Interface contacts:
Residue E191 in chain A contacts residue R54 in chain B (closest heavy-atom distance 3.3 Å).
Residue L378 in chain A interacts with residue P74 in chain B (closest heavy-atom distance 3.4 Å).
Residue E220 in chain A is in contact with residue N59 in chain B (closest heavy-atom distance 2.5 Å).
Residue Y268 in chain A is in contact with residue M102 in chain B (closest heavy-atom distance 3.3 Å).
Residue R433 in chain A is in contact with residue L82 in chain B (closest heavy-atom distance 3.6 Å).
Residue M146 in chain A interacts with residue Y46 in chain B (closest heavy-atom distance 3.5 Å).
Residue E196 in chain A contacts residue M63 in chain B (closest heavy-atom distance 3.6 Å).
Residue V193 in chain A is in contact with residue L68 in chain B (closest heavy-atom distance 3.6 Å).
Residue L195 in chain A is in contact with residue R64 in chain B (closest heavy-atom distance 3.5 Å).
Residue L131 in chain A is in contact with residue V81 in chain B (closest heavy-atom distance 3.1 Å).
Residue E191 in chain A interacts with residue S67 in chain B (closest heavy-atom distance 3.5 Å).
Residue S151 in chain A contacts residue R47 in chain B (closest heavy-atom distance 3.5 Å).
Residue T139 in chain A contacts residue Q71 in chain B (closest heavy-atom distance 2.7 Å).
Residue N118 in chain A interacts with residue K93 in chain B (closest heavy-atom distance 2.4 Å).
Residue L247 in chain A contacts residue T55 in chain B (closest heavy-atom distance 3.1 Å).
Residue D140 in chain A contacts residue R70 in chain B (closest heavy-atom distance 3.5 Å).
Residue N266 in chain A interacts with residue D101 in chain B (closest heavy-atom distance 3.3 Å).
Residue W259 in chain A contacts residue E87 in chain B (closest heavy-atom distance 3.6 Å).
Residue I197 in chain A is in contact with residue M63 in chain B (closest heavy-atom distance 3.4 Å).
Residue E196 in chain A interacts with residue F66 in chain B (closest heavy-atom distance 3.4 Å).
Residue L121 in chain A interacts with residue K93 in chain B (closest heavy-atom distance 3.4 Å).
Residue D198 in chain A contacts residue R64 in chain B (closest heavy-atom distance 2.5 Å).
Residue H346 in chain A interacts with residue Q99 in chain B (closest heavy-atom distance 3.1 Å).
Residue D134 in chain A interacts with residue V77 in chain B (closest heavy-atom distance 2.9 Å).
Residue P337 in chain A contacts residue Q109 in chain B (closest heavy-atom distance 3.3 Å).
Residue L222 in chain A interacts with residue N59 in chain B (closest heavy-atom distance 3.5 Å).
Residue D198 in chain A contacts residue K62 in chain B (closest heavy-atom distance 2.8 Å).
Residue S132 in chain A contacts residue H78 in chain B (closest heavy-atom distance 3.5 Å).
Residue I110 in chain A interacts with residue Q99 in chain B (closest heavy-atom distance 3.5 Å).
Residue D192 in chain A contacts residue L68 in chain B (closest heavy-atom distance 3.1 Å).
Residue N245 in chain A is in contact with residue L57 in chain B (closest heavy-atom distance 3.0 Å).
Residue G136 in chain A is in contact with residue K75 in chain B (closest heavy-atom distance 2.9 Å).
Residue E196 in chain A contacts residue R47 in chain B (closest heavy-atom distance 2.3 Å).
Residue E196 in chain A is in contact with residue R64 in chain B (closest heavy-atom distance 3.0 Å).
Residue I135 in chain A contacts residue K75 in chain B (closest heavy-atom distance 3.6 Å).
Residue E142 in chain A interacts with residue R70 in chain B (closest heavy-atom distance 2.6 Å).
Residue D201 in chain A interacts with residue G60 in chain B (closest heavy-atom distance 3.3 Å).
Residue L275 in chain A contacts residue L105 in chain B (closest heavy-atom distance 3.5 Å).
Residue S132 in chain A is in contact with residue V77 in chain B (closest heavy-atom distance 3.6 Å).
Residue M194 in chain A contacts residue F66 in chain B (closest heavy-atom distance 3.0 Å).
Residue Y147 in chain A contacts residue R47 in chain B (closest heavy-atom distance 2.6 Å).
Residue W239 in chain A interacts with residue M58 in chain B (closest heavy-atom distance 3.5 Å).
Residue D134 in chain A interacts with residue K75 in chain B (closest heavy-atom distance 3.6 Å).
Residue W223 in chain A is in contact with residue M58 in chain B (closest heavy-atom distance 3.4 Å).
Residue P261 in chain A interacts with residue E87 in chain B (closest heavy-atom distance 3.2 Å).
Residue T262 in chain A is in contact with residue L91 in chain B (closest heavy-atom distance 3.5 Å).
Residue D134 in chain A interacts with residue K79 in chain B (closest heavy-atom distance 3.4 Å).
Residue Y147 in chain A contacts residue R64 in chain B (closest heavy-atom distance 3.5 Å).
Residue D134 in chain A contacts residue I76 in chain B (closest heavy-atom distance 3.5 Å).
Residue K133 in chain A interacts with residue V77 in chain B (closest heavy-atom distance 3.5 Å).
Residue M194 in chain A interacts with residue R64 in chain B (closest heavy-atom distance 3.4 Å).
Residue S132 in chain A contacts residue K79 in chain B (closest heavy-atom distance 2.6 Å).
Residue V193 in chain A contacts residue F66 in chain B (closest heavy-atom distance 3.3 Å).
Residue V264 in chain A contacts residue L91 in chain B (closest heavy-atom distance 3.6 Å).
Residue P332 in chain A interacts with residue K112 in chain B (closest heavy-atom distance 3.6 Å).
Residue D431 in chain A is in contact with residue L82 in chain B (closest heavy-atom distance 3.5 Å).
Residue M271 in chain A contacts residue L105 in chain B (closest heavy-atom distance 3.4 Å).
Residue A257 in chain A is in contact with residue L82 in chain B (closest heavy-atom distance 3.4 Å).
Residue L360 in chain A contacts residue H88 in chain B (closest heavy-atom distance 3.5 Å).
Residue L333 in chain A is in contact with residue Q109 in chain B (closest heavy-atom distance 3.1 Å).

Sequence of chain B:
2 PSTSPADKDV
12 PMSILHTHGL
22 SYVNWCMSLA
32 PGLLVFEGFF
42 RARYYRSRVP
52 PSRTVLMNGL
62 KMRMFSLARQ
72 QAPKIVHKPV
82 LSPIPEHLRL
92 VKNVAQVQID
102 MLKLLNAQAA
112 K

Sequence of chain A:
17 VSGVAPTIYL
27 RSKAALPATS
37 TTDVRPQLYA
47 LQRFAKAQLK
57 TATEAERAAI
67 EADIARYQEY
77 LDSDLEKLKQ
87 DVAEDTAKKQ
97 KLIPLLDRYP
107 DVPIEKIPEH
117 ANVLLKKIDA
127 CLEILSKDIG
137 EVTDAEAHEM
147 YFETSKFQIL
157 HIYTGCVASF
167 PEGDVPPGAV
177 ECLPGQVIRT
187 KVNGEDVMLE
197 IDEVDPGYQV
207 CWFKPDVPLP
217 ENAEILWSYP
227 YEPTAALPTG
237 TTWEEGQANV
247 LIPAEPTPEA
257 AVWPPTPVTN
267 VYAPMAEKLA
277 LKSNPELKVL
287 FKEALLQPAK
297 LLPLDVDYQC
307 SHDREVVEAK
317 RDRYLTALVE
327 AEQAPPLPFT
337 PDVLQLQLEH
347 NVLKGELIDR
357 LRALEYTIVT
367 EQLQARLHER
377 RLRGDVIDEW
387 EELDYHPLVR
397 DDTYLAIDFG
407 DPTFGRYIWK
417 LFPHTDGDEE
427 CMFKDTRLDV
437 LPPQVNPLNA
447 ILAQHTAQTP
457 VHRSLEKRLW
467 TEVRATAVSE

These two protein chains interact to form a complex.